This data describes a binding interaction between two proteins.

Interface contacts:
Residue P40 in protein 2 is in contact with residue Q53 in protein 1 (closest heavy-atom distance 2.9 Å).
Residue D117 in protein 2 interacts with residue G105 in protein 1 (closest heavy-atom distance 1.4 Å).
Residue T116 in protein 2 interacts with residue V108 in protein 1 (closest heavy-atom distance 3.2 Å).
Residue R85 in protein 2 interacts with residue E21 in protein 1 (closest heavy-atom distance 3.5 Å).
Residue G36 in protein 2 interacts with residue T54 in protein 1 (closest heavy-atom distance 4.3 Å).
Residue W71 in protein 2 contacts residue G109 in protein 1 (closest heavy-atom distance 3.0 Å).
Residue D115 in protein 2 contacts residue V108 in protein 1 (closest heavy-atom distance 3.7 Å).
Residue D39 in protein 2 contacts residue T54 in protein 1 (closest heavy-atom distance 1.2 Å).
Residue V119 in protein 2 contacts residue G105 in protein 1 (closest heavy-atom distance 1.8 Å).
Residue Y41 in protein 2 contacts residue I84 in protein 1 (closest heavy-atom distance 4.2 Å).
Residue Y41 in protein 2 contacts residue G105 in protein 1 (closest heavy-atom distance 1.6 Å).
Residue H122 in protein 2 contacts residue G109 in protein 1 (closest heavy-atom distance 3.6 Å).
Residue P42 in protein 2 is in contact with residue E103 in protein 1 (closest heavy-atom distance 1.8 Å).
Residue A77 in protein 2 contacts residue N19 in protein 1 (closest heavy-atom distance 2.4 Å).
Residue P40 in protein 2 contacts residue I56 in protein 1 (closest heavy-atom distance 2.5 Å).
Residue Y41 in protein 2 is in contact with residue I56 in protein 1 (closest heavy-atom distance 1.2 Å).
Residue Y41 in protein 2 is in contact with residue K102 in protein 1 (closest heavy-atom distance 4.2 Å).
Residue Y41 in protein 2 contacts residue P55 in protein 1 (closest heavy-atom distance 3.5 Å).
Residue D81 in protein 2 interacts with residue G22 in protein 1 (closest heavy-atom distance 3.8 Å).
Residue Y41 in protein 2 interacts with residue V108 in protein 1 (closest heavy-atom distance 3.0 Å).
Residue P40 in protein 2 is in contact with residue D104 in protein 1 (closest heavy-atom distance 3.4 Å).
Residue V119 in protein 2 interacts with residue D104 in protein 1 (closest heavy-atom distance 2.8 Å).
Residue T114 in protein 2 contacts residue G109 in protein 1 (closest heavy-atom distance 1.4 Å).
Residue P40 in protein 2 is in contact with residue T54 in protein 1 (closest heavy-atom distance 0.7 Å).
Residue D81 in protein 2 interacts with residue E21 in protein 1 (closest heavy-atom distance 3.5 Å).
Residue Y41 in protein 2 interacts with residue G57 in protein 1 (closest heavy-atom distance 3.6 Å).
Residue E78 in protein 2 is in contact with residue N19 in protein 1 (closest heavy-atom distance 4.2 Å).
Residue R85 in protein 2 contacts residue G22 in protein 1 (closest heavy-atom distance 1.0 Å).
Residue D81 in protein 2 is in contact with residue N19 in protein 1 (closest heavy-atom distance 2.4 Å).
Residue T114 in protein 2 contacts residue Y107 in protein 1 (closest heavy-atom distance 4.1 Å).
Residue P40 in protein 2 is in contact with residue P55 in protein 1 (closest heavy-atom distance 0.8 Å).
Residue Y43 in protein 2 contacts residue I56 in protein 1 (closest heavy-atom distance 2.4 Å).
Residue D117 in protein 2 is in contact with residue A106 in protein 1 (closest heavy-atom distance 2.6 Å).
Residue R85 in protein 2 contacts residue G23 in protein 1 (closest heavy-atom distance 1.8 Å).
Residue Y41 in protein 2 interacts with residue E103 in protein 1 (closest heavy-atom distance 1.1 Å).
Residue Y41 in protein 2 is in contact with residue A106 in protein 1 (closest heavy-atom distance 2.2 Å).
Residue Y41 in protein 2 interacts with residue T54 in protein 1 (closest heavy-atom distance 3.2 Å).
Residue D39 in protein 2 contacts residue P55 in protein 1 (closest heavy-atom distance 3.9 Å).
Residue T114 in protein 2 interacts with residue V108 in protein 1 (closest heavy-atom distance 1.8 Å).
Residue P40 in protein 2 contacts residue E103 in protein 1 (closest heavy-atom distance 3.3 Å).
Residue Y41 in protein 2 contacts residue Y107 in protein 1 (closest heavy-atom distance 3.0 Å).
Residue I113 in protein 2 contacts residue V108 in protein 1 (closest heavy-atom distance 4.2 Å).
Residue D115 in protein 2 contacts residue G109 in protein 1 (closest heavy-atom distance 3.5 Å).
Residue D38 in protein 2 is in contact with residue T54 in protein 1 (closest heavy-atom distance 3.3 Å).
Residue T116 in protein 2 contacts residue A106 in protein 1 (closest heavy-atom distance 2.3 Å).
Residue D117 in protein 2 interacts with residue D104 in protein 1 (closest heavy-atom distance 3.4 Å).
Residue D38 in protein 2 interacts with residue Q51 in protein 1 (closest heavy-atom distance 3.6 Å).
Residue D115 in protein 2 interacts with residue Y107 in protein 1 (closest heavy-atom distance 3.0 Å).
Residue T116 in protein 2 contacts residue Y107 in protein 1 (closest heavy-atom distance 0.6 Å).
Residue I113 in protein 2 is in contact with residue G109 in protein 1 (closest heavy-atom distance 2.7 Å).
Residue D39 in protein 2 interacts with residue Q53 in protein 1 (closest heavy-atom distance 4.2 Å).
Residue P42 in protein 2 is in contact with residue D104 in protein 1 (closest heavy-atom distance 3.1 Å).
Residue Y43 in protein 2 contacts residue V108 in protein 1 (closest heavy-atom distance 2.0 Å).
Residue W71 in protein 2 is in contact with residue D104 in protein 1 (closest heavy-atom distance 4.2 Å).
Residue P42 in protein 2 is in contact with residue G57 in protein 1 (closest heavy-atom distance 4.0 Å).
Residue Y41 in protein 2 is in contact with residue D104 in protein 1 (closest heavy-atom distance 0.8 Å).
Residue P42 in protein 2 contacts residue I56 in protein 1 (closest heavy-atom distance 0.7 Å).
Residue Y43 in protein 2 interacts with residue D104 in protein 1 (closest heavy-atom distance 2.7 Å).
Residue W71 in protein 2 is in contact with residue V108 in protein 1 (closest heavy-atom distance 0.5 Å).
Residue D117 in protein 2 contacts residue Y107 in protein 1 (closest heavy-atom distance 2.6 Å).

Sequence of protein 1:
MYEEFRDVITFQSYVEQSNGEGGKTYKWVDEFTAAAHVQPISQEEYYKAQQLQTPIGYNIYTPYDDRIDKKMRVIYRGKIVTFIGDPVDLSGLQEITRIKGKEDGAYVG

Sequence of protein 2:
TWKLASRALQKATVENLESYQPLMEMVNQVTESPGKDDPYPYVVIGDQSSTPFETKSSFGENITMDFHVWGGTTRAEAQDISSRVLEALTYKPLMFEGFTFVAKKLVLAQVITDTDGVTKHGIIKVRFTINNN